These two protein chains interact to form a complex.

Sequence of protein 1:
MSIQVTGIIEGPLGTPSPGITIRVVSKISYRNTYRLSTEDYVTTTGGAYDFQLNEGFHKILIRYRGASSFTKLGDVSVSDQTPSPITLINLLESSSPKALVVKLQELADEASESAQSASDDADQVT

Sequence of protein 2:
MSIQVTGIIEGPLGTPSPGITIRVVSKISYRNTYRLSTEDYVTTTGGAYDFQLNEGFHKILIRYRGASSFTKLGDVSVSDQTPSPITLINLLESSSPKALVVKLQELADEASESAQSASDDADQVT

Residue-level contacts at the interface:
Residue V24 in protein 2 contacts residue L13 in protein 1 (closest heavy-atom distance 3.7 Å).
Residue L107 in protein 2 interacts with residue A111 in protein 1 (closest heavy-atom distance 3.1 Å).
Residue S37 in protein 2 is in contact with residue P12 in protein 1 (closest heavy-atom distance 3.4 Å).
Residue L104 in protein 2 is in contact with residue L104 in protein 1 (closest heavy-atom distance 4.1 Å).
Residue N32 in protein 2 interacts with residue I8 in protein 1 (closest heavy-atom distance 3.0 Å).
Residue F57 in protein 2 is in contact with residue V101 in protein 1 (closest heavy-atom distance 3.3 Å).
Residue T33 in protein 2 is in contact with residue I89 in protein 1 (closest heavy-atom distance 3.8 Å).
Residue R35 in protein 2 is in contact with residue L73 in protein 1 (closest heavy-atom distance 3.8 Å).
Residue Y34 in protein 2 is in contact with residue Y64 in protein 1 (closest heavy-atom distance 3.8 Å).
Residue L36 in protein 2 contacts residue Y64 in protein 1 (closest heavy-atom distance 3.3 Å).
Residue L100 in protein 2 is in contact with residue L104 in protein 1 (closest heavy-atom distance 3.5 Å).
Residue P97 in protein 2 contacts residue L104 in protein 1 (closest heavy-atom distance 4.1 Å).
Residue S114 in protein 2 interacts with residue A118 in protein 1 (closest heavy-atom distance 3.5 Å).
Residue R35 in protein 2 is in contact with residue T71 in protein 1 (closest heavy-atom distance 4.2 Å).
Residue S77 in protein 2 interacts with residue Q105 in protein 1 (closest heavy-atom distance 3.1 Å).
Residue E39 in protein 2 interacts with residue P12 in protein 1 (closest heavy-atom distance 3.5 Å).
Residue Y30 in protein 2 interacts with residue V102 in protein 1 (closest heavy-atom distance 3.3 Å).
Residue L104 in protein 2 contacts residue A108 in protein 1 (closest heavy-atom distance 3.5 Å).
Residue F51 in protein 2 contacts residue L13 in protein 1 (closest heavy-atom distance 3.2 Å).
Residue E39 in protein 2 interacts with residue G11 in protein 1 (closest heavy-atom distance 3.8 Å).
Residue Y34 in protein 2 is in contact with residue I89 in protein 1 (closest heavy-atom distance 3.2 Å).
Residue L104 in protein 2 interacts with residue L107 in protein 1 (closest heavy-atom distance 3.8 Å).
Residue I28 in protein 2 contacts residue A99 in protein 1 (closest heavy-atom distance 3.8 Å).
Residue K103 in protein 2 is in contact with residue A108 in protein 1 (closest heavy-atom distance 4.2 Å).
Residue S79 in protein 2 is in contact with residue Q105 in protein 1 (closest heavy-atom distance 3.6 Å).
Residue D121 in protein 2 is in contact with residue T126 in protein 1 (closest heavy-atom distance 4.0 Å).
Residue L107 in protein 2 interacts with residue S112 in protein 1 (closest heavy-atom distance 3.1 Å).
Residue L53 in protein 2 contacts residue P12 in protein 1 (closest heavy-atom distance 3.5 Å).
Residue S37 in protein 2 contacts residue Y64 in protein 1 (closest heavy-atom distance 2.6 Å).
Residue T38 in protein 2 interacts with residue P12 in protein 1 (closest heavy-atom distance 3.9 Å).
Residue N54 in protein 2 is in contact with residue E10 in protein 1 (closest heavy-atom distance 3.4 Å).
Residue Q81 in protein 2 contacts residue D109 in protein 1 (closest heavy-atom distance 2.6 Å).
Residue Y30 in protein 2 is in contact with residue I89 in protein 1 (closest heavy-atom distance 3.2 Å).
Residue T33 in protein 2 contacts residue G11 in protein 1 (closest heavy-atom distance 4.1 Å).
Residue S79 in protein 2 contacts residue D109 in protein 1 (closest heavy-atom distance 3.5 Å).
Residue R31 in protein 2 is in contact with residue I89 in protein 1 (closest heavy-atom distance 3.5 Å).
Residue L100 in protein 2 interacts with residue Q105 in protein 1 (closest heavy-atom distance 3.1 Å).
Residue V101 in protein 2 interacts with residue L104 in protein 1 (closest heavy-atom distance 4.0 Å).
Residue S77 in protein 2 interacts with residue V101 in protein 1 (closest heavy-atom distance 3.9 Å).
Residue Y34 in protein 2 contacts residue L73 in protein 1 (closest heavy-atom distance 3.5 Å).
Residue N32 in protein 2 interacts with residue I89 in protein 1 (closest heavy-atom distance 3.5 Å).
Residue T33 in protein 2 contacts residue E10 in protein 1 (closest heavy-atom distance 3.6 Å).
Residue R35 in protein 2 is in contact with residue Y64 in protein 1 (closest heavy-atom distance 2.4 Å).
Residue A111 in protein 2 contacts residue A115 in protein 1 (closest heavy-atom distance 3.9 Å).
Residue E39 in protein 2 contacts residue L13 in protein 1 (closest heavy-atom distance 2.6 Å).
Residue H58 in protein 2 is in contact with residue P12 in protein 1 (closest heavy-atom distance 3.8 Å).
Residue Y34 in protein 2 is in contact with residue I62 in protein 1 (closest heavy-atom distance 3.8 Å).
Residue V24 in protein 2 is in contact with residue P12 in protein 1 (closest heavy-atom distance 4.0 Å).
Residue Q52 in protein 2 contacts residue L13 in protein 1 (closest heavy-atom distance 2.9 Å).
Residue Q52 in protein 2 interacts with residue G14 in protein 1 (closest heavy-atom distance 3.8 Å).
Residue S26 in protein 2 interacts with residue P12 in protein 1 (closest heavy-atom distance 3.1 Å).
Residue L36 in protein 2 interacts with residue T71 in protein 1 (closest heavy-atom distance 3.8 Å).
Residue Y34 in protein 2 contacts residue I9 in protein 1 (closest heavy-atom distance 3.2 Å).
Residue R35 in protein 2 interacts with residue K72 in protein 1 (closest heavy-atom distance 3.2 Å).
Residue K103 in protein 2 is in contact with residue S112 in protein 1 (closest heavy-atom distance 3.7 Å).
Residue Y34 in protein 2 contacts residue L88 in protein 1 (closest heavy-atom distance 3.0 Å).
Residue N32 in protein 2 contacts residue E10 in protein 1 (closest heavy-atom distance 2.9 Å).
Residue L107 in protein 2 is in contact with residue A115 in protein 1 (closest heavy-atom distance 3.7 Å).
Residue E39 in protein 2 is in contact with residue T15 in protein 1 (closest heavy-atom distance 2.0 Å).
Residue N54 in protein 2 is in contact with residue P12 in protein 1 (closest heavy-atom distance 2.9 Å).